Contacts between the two chains:
Residue Q50 in protein 1 is in contact with residue R184 in protein 2 (closest heavy-atom distance 2.9 Å).
Residue I92 in protein 1 interacts with residue Y200 in protein 2 (closest heavy-atom distance 3.8 Å).
Residue I43 in protein 1 is in contact with residue P187 in protein 2 (closest heavy-atom distance 3.8 Å).
Residue D47 in protein 1 is in contact with residue R95 in protein 2 (closest heavy-atom distance 4.1 Å).
Residue C97 in protein 1 interacts with residue K192 in protein 2 (closest heavy-atom distance 2.8 Å).
Residue D100 in protein 1 interacts with residue R184 in protein 2 (closest heavy-atom distance 2.9 Å).
Residue F57 in protein 1 contacts residue H177 in protein 2 (closest heavy-atom distance 3.8 Å).
Residue I43 in protein 1 is in contact with residue I191 in protein 2 (closest heavy-atom distance 3.9 Å).
Residue L89 in protein 1 interacts with residue N197 in protein 2 (closest heavy-atom distance 3.1 Å).
Residue L102 in protein 1 interacts with residue P180 in protein 2 (closest heavy-atom distance 4.0 Å).
Residue R94 in protein 1 is in contact with residue N194 in protein 2 (closest heavy-atom distance 3.3 Å).
Residue Q51 in protein 1 interacts with residue A181 in protein 2 (closest heavy-atom distance 3.1 Å).
Residue R94 in protein 1 contacts residue I196 in protein 2 (closest heavy-atom distance 3.5 Å).
Residue M95 in protein 1 contacts residue N194 in protein 2 (closest heavy-atom distance 3.7 Å).
Residue Q51 in protein 1 interacts with residue L182 in protein 2 (closest heavy-atom distance 3.1 Å).
Residue G101 in protein 1 contacts residue R190 in protein 2 (closest heavy-atom distance 3.8 Å).
Residue M95 in protein 1 contacts residue V195 in protein 2 (closest heavy-atom distance 2.7 Å).
Residue I43 in protein 1 interacts with residue R190 in protein 2 (closest heavy-atom distance 3.7 Å).
Residue L40 in protein 1 is in contact with residue P187 in protein 2 (closest heavy-atom distance 3.8 Å).
Residue I93 in protein 1 contacts residue N197 in protein 2 (closest heavy-atom distance 3.1 Å).
Residue L102 in protein 1 is in contact with residue A181 in protein 2 (closest heavy-atom distance 3.7 Å).
Residue F57 in protein 1 is in contact with residue A181 in protein 2 (closest heavy-atom distance 3.3 Å).
Residue C138 in protein 1 contacts residue V195 in protein 2 (closest heavy-atom distance 3.9 Å).
Residue I93 in protein 1 interacts with residue I196 in protein 2 (closest heavy-atom distance 3.8 Å).
Residue Y90 in protein 1 is in contact with residue N197 in protein 2 (closest heavy-atom distance 3.8 Å).
Residue T114 in protein 1 is in contact with residue Y200 in protein 2 (closest heavy-atom distance 3.5 Å).
Residue Q135 in protein 1 is in contact with residue T193 in protein 2 (closest heavy-atom distance 3.9 Å).
Residue D99 in protein 1 interacts with residue R190 in protein 2 (closest heavy-atom distance 3.0 Å).
Residue L149 in protein 1 is in contact with residue P198 in protein 2 (closest heavy-atom distance 3.8 Å).
Residue D100 in protein 1 is in contact with residue R190 in protein 2 (closest heavy-atom distance 3.2 Å).
Residue V96 in protein 1 contacts residue T193 in protein 2 (closest heavy-atom distance 3.3 Å).
Residue Q51 in protein 1 is in contact with residue F178 in protein 2 (closest heavy-atom distance 3.2 Å).
Residue C138 in protein 1 is in contact with residue T193 in protein 2 (closest heavy-atom distance 3.8 Å).
Residue Y98 in protein 1 contacts residue K192 in protein 2 (closest heavy-atom distance 4.1 Å).
Residue F145 in protein 1 is in contact with residue V195 in protein 2 (closest heavy-atom distance 4.0 Å).
Residue F145 in protein 1 is in contact with residue P198 in protein 2 (closest heavy-atom distance 3.9 Å).
Residue D47 in protein 1 interacts with residue R190 in protein 2 (closest heavy-atom distance 2.4 Å).
Residue Y90 in protein 1 interacts with residue Y200 in protein 2 (closest heavy-atom distance 2.9 Å).
Residue D47 in protein 1 is in contact with residue R184 in protein 2 (closest heavy-atom distance 3.4 Å).
Residue Y98 in protein 1 contacts residue I191 in protein 2 (closest heavy-atom distance 3.9 Å).
Residue L131 in protein 1 contacts residue K192 in protein 2 (closest heavy-atom distance 3.9 Å).
Residue S142 in protein 1 interacts with residue V195 in protein 2 (closest heavy-atom distance 3.4 Å).
Residue P39 in protein 1 interacts with residue N194 in protein 2 (closest heavy-atom distance 3.7 Å).
Residue F145 in protein 1 interacts with residue I196 in protein 2 (closest heavy-atom distance 3.9 Å).
Residue Y98 in protein 1 is in contact with residue R190 in protein 2 (closest heavy-atom distance 3.3 Å).
Residue F57 in protein 1 interacts with residue F178 in protein 2 (closest heavy-atom distance 3.9 Å).
Residue G101 in protein 1 is in contact with residue R184 in protein 2 (closest heavy-atom distance 3.3 Å).
Residue C97 in protein 1 is in contact with residue T193 in protein 2 (closest heavy-atom distance 2.9 Å).
Residue C97 in protein 1 contacts residue I191 in protein 2 (closest heavy-atom distance 3.8 Å).
Residue I92 in protein 1 is in contact with residue N197 in protein 2 (closest heavy-atom distance 2.8 Å).
Residue V58 in protein 1 contacts residue H177 in protein 2 (closest heavy-atom distance 3.6 Å).
Residue P39 in protein 1 is in contact with residue I191 in protein 2 (closest heavy-atom distance 3.7 Å).
Residue V96 in protein 1 is in contact with residue N194 in protein 2 (closest heavy-atom distance 3.9 Å).
Residue L40 in protein 1 interacts with residue L188 in protein 2 (closest heavy-atom distance 3.7 Å).
Residue V96 in protein 1 interacts with residue I191 in protein 2 (closest heavy-atom distance 3.8 Å).
Residue F57 in protein 1 interacts with residue S176 in protein 2 (closest heavy-atom distance 4.0 Å).
Residue L91 in protein 1 contacts residue Y200 in protein 2 (closest heavy-atom distance 4.1 Å).
Residue R94 in protein 1 is in contact with residue V195 in protein 2 (closest heavy-atom distance 3.2 Å).
Residue F145 in protein 1 is in contact with residue N197 in protein 2 (closest heavy-atom distance 3.4 Å).
Residue N44 in protein 1 contacts residue P187 in protein 2 (closest heavy-atom distance 4.0 Å).

Sequence of protein 1:
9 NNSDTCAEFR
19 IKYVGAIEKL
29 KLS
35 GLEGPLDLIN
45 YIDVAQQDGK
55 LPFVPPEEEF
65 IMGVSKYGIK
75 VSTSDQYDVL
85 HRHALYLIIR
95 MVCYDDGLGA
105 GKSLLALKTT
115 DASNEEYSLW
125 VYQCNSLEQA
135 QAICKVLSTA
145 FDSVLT

Sequence of protein 2:
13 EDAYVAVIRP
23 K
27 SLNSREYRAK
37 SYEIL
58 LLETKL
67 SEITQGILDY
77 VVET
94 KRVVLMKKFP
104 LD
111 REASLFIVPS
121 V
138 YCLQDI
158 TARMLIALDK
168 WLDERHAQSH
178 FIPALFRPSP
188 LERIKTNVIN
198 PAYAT

These two protein chains interact to form a complex.